This data describes a binding interaction between two proteins.

Sequence of chain A:
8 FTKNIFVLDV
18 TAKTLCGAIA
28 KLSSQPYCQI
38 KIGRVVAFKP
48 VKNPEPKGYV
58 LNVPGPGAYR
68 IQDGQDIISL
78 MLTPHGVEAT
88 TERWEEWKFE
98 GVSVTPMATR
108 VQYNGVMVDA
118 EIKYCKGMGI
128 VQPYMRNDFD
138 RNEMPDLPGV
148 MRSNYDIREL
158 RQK

Sequence of chain B:
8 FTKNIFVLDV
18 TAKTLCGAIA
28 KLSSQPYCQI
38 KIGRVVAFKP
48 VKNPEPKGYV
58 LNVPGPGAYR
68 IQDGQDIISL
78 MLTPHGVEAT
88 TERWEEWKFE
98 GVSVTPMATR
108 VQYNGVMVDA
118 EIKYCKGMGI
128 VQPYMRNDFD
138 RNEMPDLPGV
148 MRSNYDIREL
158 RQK

Residue-level contacts at the interface:
Residue D116 in chain A contacts residue S150 in chain B (closest heavy-atom distance 3.3 Å).
Residue V147 in chain A contacts residue T106 in chain B (closest heavy-atom distance 3.6 Å).
Residue P145 in chain A interacts with residue Y34 in chain B (closest heavy-atom distance 2.7 Å).
Residue R107 in chain A contacts residue M148 in chain B (closest heavy-atom distance 2.9 Å).
Residue D70 in chain A interacts with residue R90 in chain B (closest heavy-atom distance 3.4 Å).
Residue N134 in chain A interacts with residue P103 in chain B (closest heavy-atom distance 3.7 Å).
Residue G71 in chain A contacts residue I74 in chain B (closest heavy-atom distance 3.1 Å).
Residue Y121 in chain A is in contact with residue L144 in chain B (closest heavy-atom distance 3.7 Å).
Residue S100 in chain A interacts with residue F96 in chain B (closest heavy-atom distance 3.1 Å).
Residue V101 in chain A contacts residue N134 in chain B (closest heavy-atom distance 3.4 Å).
Residue T106 in chain A is in contact with residue S150 in chain B (closest heavy-atom distance 3.3 Å).
Residue D153 in chain A is in contact with residue A105 in chain B (closest heavy-atom distance 3.7 Å).
Residue Y152 in chain A is in contact with residue A105 in chain B (closest heavy-atom distance 3.5 Å).
Residue A105 in chain A is in contact with residue S150 in chain B (closest heavy-atom distance 3.5 Å).
Residue E118 in chain A contacts residue I154 in chain B (closest heavy-atom distance 3.4 Å).
Residue L144 in chain A contacts residue Y121 in chain B (closest heavy-atom distance 3.7 Å).
Residue M148 in chain A contacts residue R107 in chain B (closest heavy-atom distance 2.9 Å).
Residue M114 in chain A contacts residue M148 in chain B (closest heavy-atom distance 3.7 Å).
Residue D135 in chain A is in contact with residue T102 in chain B (closest heavy-atom distance 3.8 Å).
Residue R158 in chain A is in contact with residue E118 in chain B (closest heavy-atom distance 3.1 Å).
Residue L144 in chain A interacts with residue Y34 in chain B (closest heavy-atom distance 3.4 Å).
Residue Y121 in chain A is in contact with residue F136 in chain B (closest heavy-atom distance 3.7 Å).
Residue L157 in chain A is in contact with residue A117 in chain B (closest heavy-atom distance 3.5 Å).
Residue V147 in chain A interacts with residue Y34 in chain B (closest heavy-atom distance 3.7 Å).
Residue T106 in chain A contacts residue V147 in chain B (closest heavy-atom distance 3.6 Å).
Residue T106 in chain A contacts residue M148 in chain B (closest heavy-atom distance 3.5 Å).
Residue T102 in chain A contacts residue N134 in chain B (closest heavy-atom distance 3.3 Å).
Residue M104 in chain A contacts residue I154 in chain B (closest heavy-atom distance 3.5 Å).
Residue M148 in chain A contacts residue T106 in chain B (closest heavy-atom distance 3.4 Å).
Residue R107 in chain A interacts with residue R149 in chain B (closest heavy-atom distance 3.7 Å).
Residue P145 in chain A interacts with residue P33 in chain B (closest heavy-atom distance 3.6 Å).
Residue V147 in chain A contacts residue P51 in chain B (closest heavy-atom distance 3.7 Å).
Residue G146 in chain A is in contact with residue N50 in chain B (closest heavy-atom distance 3.6 Å).
Residue P51 in chain A is in contact with residue V147 in chain B (closest heavy-atom distance 3.6 Å).
Residue E118 in chain A is in contact with residue R158 in chain B (closest heavy-atom distance 3.0 Å).
Residue A105 in chain A interacts with residue M141 in chain B (closest heavy-atom distance 3.3 Å).
Residue R90 in chain A is in contact with residue G71 in chain B (closest heavy-atom distance 3.5 Å).
Residue L15 in chain A interacts with residue L144 in chain B (closest heavy-atom distance 3.8 Å).
Residue L157 in chain A contacts residue D116 in chain B (closest heavy-atom distance 3.7 Å).
Residue S150 in chain A is in contact with residue D116 in chain B (closest heavy-atom distance 3.4 Å).
Residue Q69 in chain A is in contact with residue Q69 in chain B (closest heavy-atom distance 2.3 Å).
Residue A117 in chain A contacts residue L157 in chain B (closest heavy-atom distance 3.6 Å).
Residue I74 in chain A contacts residue G71 in chain B (closest heavy-atom distance 3.2 Å).
Residue G71 in chain A is in contact with residue R90 in chain B (closest heavy-atom distance 3.0 Å).
Residue M104 in chain A is in contact with residue F136 in chain B (closest heavy-atom distance 3.7 Å).
Residue A105 in chain A is in contact with residue I154 in chain B (closest heavy-atom distance 3.5 Å).
Residue A105 in chain A is in contact with residue Y152 in chain B (closest heavy-atom distance 3.3 Å).
Residue V108 in chain A is in contact with residue G146 in chain B (closest heavy-atom distance 3.6 Å).
Residue T102 in chain A interacts with residue D135 in chain B (closest heavy-atom distance 3.7 Å).
Residue Y34 in chain A is in contact with residue L144 in chain B (closest heavy-atom distance 3.4 Å).
Residue M104 in chain A is in contact with residue L144 in chain B (closest heavy-atom distance 3.5 Å).
Residue R158 in chain A interacts with residue P103 in chain B (closest heavy-atom distance 3.5 Å).
Residue Q72 in chain A contacts residue Q72 in chain B (closest heavy-atom distance 3.0 Å).
Residue N50 in chain A contacts residue G146 in chain B (closest heavy-atom distance 3.6 Å).
Residue N134 in chain A contacts residue V101 in chain B (closest heavy-atom distance 2.8 Å).
Residue Y34 in chain A interacts with residue P145 in chain B (closest heavy-atom distance 2.6 Å).
Residue P33 in chain A interacts with residue P145 in chain B (closest heavy-atom distance 3.7 Å).
Residue T102 in chain A contacts residue F136 in chain B (closest heavy-atom distance 3.6 Å).
Residue N134 in chain A contacts residue T102 in chain B (closest heavy-atom distance 3.0 Å).
Residue F136 in chain A contacts residue T102 in chain B (closest heavy-atom distance 3.6 Å).